Sequence of the first protein:
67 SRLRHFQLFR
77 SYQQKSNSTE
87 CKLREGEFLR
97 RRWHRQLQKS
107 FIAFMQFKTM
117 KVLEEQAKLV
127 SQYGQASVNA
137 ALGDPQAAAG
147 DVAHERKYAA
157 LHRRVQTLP

Sequence of the second protein:
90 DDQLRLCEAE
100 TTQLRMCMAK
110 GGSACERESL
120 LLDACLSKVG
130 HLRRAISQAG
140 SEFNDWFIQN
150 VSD

These two protein chains interact to form a complex.

Interface contacts:
Residue F107 in the first protein interacts with residue F142 in the second protein (closest heavy-atom distance 3.8 Å).
Residue F107 in the first protein interacts with residue G139 in the second protein (closest heavy-atom distance 4.5 Å).
Residue F110 in the first protein contacts residue E141 in the second protein (closest heavy-atom distance 4.3 Å).
Residue L103 in the first protein contacts residue F146 in the second protein (closest heavy-atom distance 4.9 Å).
Residue S106 in the first protein contacts residue F142 in the second protein (closest heavy-atom distance 3.6 Å).
Residue M111 in the first protein is in contact with residue A138 in the second protein (closest heavy-atom distance 4.2 Å).
Residue S106 in the first protein contacts residue V150 in the second protein (closest heavy-atom distance 4.7 Å).
Residue F110 in the first protein interacts with residue F142 in the second protein (closest heavy-atom distance 3.7 Å).
Residue S106 in the first protein interacts with residue W145 in the second protein (closest heavy-atom distance 4.3 Å).
Residue K114 in the first protein is in contact with residue A138 in the second protein (closest heavy-atom distance 4.1 Å).
Residue L164 in the first protein contacts residue L95 in the second protein (closest heavy-atom distance 4.3 Å).
Residue F110 in the first protein is in contact with residue A138 in the second protein (closest heavy-atom distance 3.6 Å).
Residue F110 in the first protein interacts with residue W145 in the second protein (closest heavy-atom distance 3.6 Å).
Residue L103 in the first protein interacts with residue F142 in the second protein (closest heavy-atom distance 4.6 Å).
Residue K114 in the first protein is in contact with residue E141 in the second protein (closest heavy-atom distance 2.8 Å).